The following describes two proteins that form a bound complex.

Sequence of the second protein:
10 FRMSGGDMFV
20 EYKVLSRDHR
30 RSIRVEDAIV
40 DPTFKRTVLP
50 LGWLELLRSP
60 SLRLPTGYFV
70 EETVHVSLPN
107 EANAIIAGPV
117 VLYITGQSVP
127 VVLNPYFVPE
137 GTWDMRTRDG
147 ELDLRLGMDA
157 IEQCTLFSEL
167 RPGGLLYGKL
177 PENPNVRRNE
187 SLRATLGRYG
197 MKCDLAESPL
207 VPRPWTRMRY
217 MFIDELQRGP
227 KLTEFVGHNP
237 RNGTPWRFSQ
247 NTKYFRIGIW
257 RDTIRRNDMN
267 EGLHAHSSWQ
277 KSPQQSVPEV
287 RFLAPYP

Interface contacts:
Residue P26 in the first protein contacts residue H272 in the second protein (closest heavy-atom distance 3.5 Å).
Residue F38 in the first protein interacts with residue P226 in the second protein (closest heavy-atom distance 3.8 Å).
Residue N139 in the first protein contacts residue Q276 in the second protein (closest heavy-atom distance 3.5 Å).
Residue L127 in the first protein is in contact with residue M265 in the second protein (closest heavy-atom distance 3.8 Å).
Residue Q248 in the first protein is in contact with residue F231 in the second protein (closest heavy-atom distance 3.3 Å).
Residue G24 in the first protein contacts residue F244 in the second protein (closest heavy-atom distance 3.7 Å).
Residue K190 in the first protein interacts with residue M265 in the second protein (closest heavy-atom distance 3.2 Å).
Residue I144 in the first protein contacts residue E267 in the second protein (closest heavy-atom distance 3.7 Å).
Residue W117 in the first protein is in contact with residue Q280 in the second protein (closest heavy-atom distance 3.3 Å).
Residue K109 in the first protein contacts residue P293 in the second protein (closest heavy-atom distance 2.9 Å).
Residue R27 in the first protein contacts residue E230 in the second protein (closest heavy-atom distance 3.4 Å).
Residue W106 in the first protein is in contact with residue P291 in the second protein (closest heavy-atom distance 3.7 Å).
Residue T124 in the first protein contacts residue N263 in the second protein (closest heavy-atom distance 3.2 Å).
Residue Q141 in the first protein contacts residue A271 in the second protein (closest heavy-atom distance 3.6 Å).
Residue P35 in the first protein interacts with residue L289 in the second protein (closest heavy-atom distance 3.6 Å).
Residue F38 in the first protein is in contact with residue L289 in the second protein (closest heavy-atom distance 3.7 Å).
Residue P26 in the first protein is in contact with residue V232 in the second protein (closest heavy-atom distance 3.7 Å).
Residue Q116 in the first protein contacts residue P279 in the second protein (closest heavy-atom distance 3.7 Å).
Residue Y29 in the first protein contacts residue T229 in the second protein (closest heavy-atom distance 2.7 Å).
Residue R118 in the first protein interacts with residue A290 in the second protein (closest heavy-atom distance 2.7 Å).
Residue F140 in the first protein interacts with residue M265 in the second protein (closest heavy-atom distance 3.7 Å).
Residue Q141 in the first protein is in contact with residue G268 in the second protein (closest heavy-atom distance 3.0 Å).
Residue P26 in the first protein contacts residue R243 in the second protein (closest heavy-atom distance 3.8 Å).
Residue K18 in the first protein contacts residue H234 in the second protein (closest heavy-atom distance 3.8 Å).
Residue R27 in the first protein contacts residue F231 in the second protein (closest heavy-atom distance 3.1 Å).
Residue G23 in the first protein interacts with residue V232 in the second protein (closest heavy-atom distance 3.1 Å).
Residue R118 in the first protein is in contact with residue F288 in the second protein (closest heavy-atom distance 2.2 Å).
Residue M21 in the first protein interacts with residue G233 in the second protein (closest heavy-atom distance 3.7 Å).
Residue K18 in the first protein contacts residue N235 in the second protein (closest heavy-atom distance 2.1 Å).
Residue L123 in the first protein interacts with residue K277 in the second protein (closest heavy-atom distance 3.5 Å).
Residue Y114 in the first protein interacts with residue P293 in the second protein (closest heavy-atom distance 3.0 Å).
Residue W106 in the first protein interacts with residue L289 in the second protein (closest heavy-atom distance 3.0 Å).
Residue Y16 in the first protein interacts with residue N238 in the second protein (closest heavy-atom distance 3.5 Å).
Residue P35 in the first protein contacts residue F288 in the second protein (closest heavy-atom distance 3.6 Å).
Residue V25 in the first protein contacts residue H272 in the second protein (closest heavy-atom distance 3.8 Å).
Residue Q141 in the first protein interacts with residue H272 in the second protein (closest heavy-atom distance 3.5 Å).
Residue N120 in the first protein is in contact with residue S278 in the second protein (closest heavy-atom distance 3.8 Å).
Residue I28 in the first protein interacts with residue T229 in the second protein (closest heavy-atom distance 3.4 Å).
Residue R118 in the first protein contacts residue P293 in the second protein (closest heavy-atom distance 2.6 Å).
Residue G19 in the first protein contacts residue H234 in the second protein (closest heavy-atom distance 3.7 Å).
Residue Y114 in the first protein is in contact with residue P291 in the second protein (closest heavy-atom distance 2.1 Å).
Residue Y16 in the first protein interacts with residue R237 in the second protein (closest heavy-atom distance 3.9 Å).
Residue W117 in the first protein interacts with residue P293 in the second protein (closest heavy-atom distance 3.5 Å).
Residue H108 in the first protein contacts residue P291 in the second protein (closest heavy-atom distance 3.5 Å).
Residue Y16 in the first protein interacts with residue N235 in the second protein (closest heavy-atom distance 3.3 Å).
Residue L123 in the first protein is in contact with residue N263 in the second protein (closest heavy-atom distance 3.1 Å).
Residue N139 in the first protein interacts with residue S278 in the second protein (closest heavy-atom distance 2.8 Å).
Residue Q248 in the first protein contacts residue P236 in the second protein (closest heavy-atom distance 3.8 Å).
Residue L142 in the first protein interacts with residue G268 in the second protein (closest heavy-atom distance 3.8 Å).
Residue L142 in the first protein is in contact with residue E267 in the second protein (closest heavy-atom distance 3.4 Å).
Residue F104 in the first protein interacts with residue F288 in the second protein (closest heavy-atom distance 3.8 Å).
Residue S119 in the first protein is in contact with residue S278 in the second protein (closest heavy-atom distance 3.7 Å).
Residue Y29 in the first protein interacts with residue F231 in the second protein (closest heavy-atom distance 3.8 Å).
Residue P26 in the first protein is in contact with residue F231 in the second protein (closest heavy-atom distance 3.3 Å).
Residue I28 in the first protein contacts residue L228 in the second protein (closest heavy-atom distance 3.4 Å).
Residue F38 in the first protein is in contact with residue E221 in the second protein (closest heavy-atom distance 3.5 Å).
Residue W117 in the first protein is in contact with residue S278 in the second protein (closest heavy-atom distance 3.7 Å).
Residue G24 in the first protein contacts residue V232 in the second protein (closest heavy-atom distance 3.5 Å).
Residue W117 in the first protein interacts with residue P279 in the second protein (closest heavy-atom distance 3.3 Å).
Residue M21 in the first protein is in contact with residue H234 in the second protein (closest heavy-atom distance 3.3 Å).

Sequence of the first protein:
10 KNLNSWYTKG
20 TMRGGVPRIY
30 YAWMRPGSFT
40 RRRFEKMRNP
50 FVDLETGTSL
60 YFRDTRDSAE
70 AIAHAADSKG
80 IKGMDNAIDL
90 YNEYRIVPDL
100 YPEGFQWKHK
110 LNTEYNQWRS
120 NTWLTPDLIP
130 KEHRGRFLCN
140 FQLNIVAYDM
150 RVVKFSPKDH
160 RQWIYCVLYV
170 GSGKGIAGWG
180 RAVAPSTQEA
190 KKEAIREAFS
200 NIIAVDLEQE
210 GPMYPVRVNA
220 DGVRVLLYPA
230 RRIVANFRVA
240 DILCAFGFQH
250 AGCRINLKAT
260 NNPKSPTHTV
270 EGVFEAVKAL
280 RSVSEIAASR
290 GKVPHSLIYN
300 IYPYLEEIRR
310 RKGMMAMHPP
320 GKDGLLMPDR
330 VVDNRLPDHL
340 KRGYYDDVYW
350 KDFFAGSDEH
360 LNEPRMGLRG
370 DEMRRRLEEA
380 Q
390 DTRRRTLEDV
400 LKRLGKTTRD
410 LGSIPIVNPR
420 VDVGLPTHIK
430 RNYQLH